These two protein chains interact to form a complex.

Sequence of protein 1:
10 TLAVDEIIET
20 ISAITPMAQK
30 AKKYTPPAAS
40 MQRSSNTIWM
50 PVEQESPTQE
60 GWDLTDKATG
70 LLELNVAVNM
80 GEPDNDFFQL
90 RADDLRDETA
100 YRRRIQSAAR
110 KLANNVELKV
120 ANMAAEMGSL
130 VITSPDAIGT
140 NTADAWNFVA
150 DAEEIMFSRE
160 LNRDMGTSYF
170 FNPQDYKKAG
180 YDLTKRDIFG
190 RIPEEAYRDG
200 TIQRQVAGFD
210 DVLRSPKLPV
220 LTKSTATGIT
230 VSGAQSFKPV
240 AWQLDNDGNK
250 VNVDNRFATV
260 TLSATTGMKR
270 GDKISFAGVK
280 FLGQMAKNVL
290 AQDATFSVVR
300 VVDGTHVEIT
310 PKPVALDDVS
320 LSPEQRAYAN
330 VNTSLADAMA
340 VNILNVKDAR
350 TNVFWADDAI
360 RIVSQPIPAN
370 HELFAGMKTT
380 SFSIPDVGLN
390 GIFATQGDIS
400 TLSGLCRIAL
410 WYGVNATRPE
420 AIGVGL

Sequence of protein 2:
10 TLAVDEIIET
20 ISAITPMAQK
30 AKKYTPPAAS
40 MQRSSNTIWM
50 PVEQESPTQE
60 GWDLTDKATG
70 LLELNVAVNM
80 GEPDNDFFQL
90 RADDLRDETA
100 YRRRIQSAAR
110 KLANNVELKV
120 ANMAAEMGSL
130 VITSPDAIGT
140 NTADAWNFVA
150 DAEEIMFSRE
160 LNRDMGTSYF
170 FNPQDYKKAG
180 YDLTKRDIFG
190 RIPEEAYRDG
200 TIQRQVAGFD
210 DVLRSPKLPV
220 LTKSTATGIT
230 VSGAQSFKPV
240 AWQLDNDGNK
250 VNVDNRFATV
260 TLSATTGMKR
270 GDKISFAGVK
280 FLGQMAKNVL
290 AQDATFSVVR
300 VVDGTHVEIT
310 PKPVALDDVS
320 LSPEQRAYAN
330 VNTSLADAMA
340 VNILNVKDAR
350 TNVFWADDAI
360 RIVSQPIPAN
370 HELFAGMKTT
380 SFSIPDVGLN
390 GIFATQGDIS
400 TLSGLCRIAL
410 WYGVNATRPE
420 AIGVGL

Contacts between the two chains:
Residue E59 in protein 2 contacts residue F86 in protein 1 (closest heavy-atom distance 4.7 Å).
Residue W61 in protein 2 is in contact with residue N84 in protein 1 (closest heavy-atom distance 3.5 Å).
Residue G60 in protein 2 interacts with residue N84 in protein 1 (closest heavy-atom distance 4.8 Å).